Sequence of the first protein:
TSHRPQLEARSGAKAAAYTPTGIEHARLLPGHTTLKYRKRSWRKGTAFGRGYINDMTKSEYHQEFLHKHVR

These two protein chains interact to form a complex.

Sequence of the second protein:
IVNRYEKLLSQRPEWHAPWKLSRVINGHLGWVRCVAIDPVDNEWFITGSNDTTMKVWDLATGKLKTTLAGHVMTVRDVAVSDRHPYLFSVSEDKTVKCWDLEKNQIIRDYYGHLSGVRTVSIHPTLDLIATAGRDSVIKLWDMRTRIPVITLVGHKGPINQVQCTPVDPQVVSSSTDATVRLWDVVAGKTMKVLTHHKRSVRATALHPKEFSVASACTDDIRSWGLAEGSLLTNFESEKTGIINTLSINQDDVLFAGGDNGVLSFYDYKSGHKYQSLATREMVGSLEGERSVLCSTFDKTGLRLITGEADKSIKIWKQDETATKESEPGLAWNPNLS

Residue-level contacts at the interface:
Residue D245 in the second protein is in contact with residue E10 in the first protein (closest heavy-atom distance 2.8 Å).
Residue N136 in the second protein interacts with residue Y156 in the first protein (closest heavy-atom distance 3.7 Å).
Residue R218 in the second protein interacts with residue H34 in the first protein (closest heavy-atom distance 3.0 Å).
Residue R254 in the second protein interacts with residue L37 in the first protein (closest heavy-atom distance 4.0 Å).
Residue D192 in the second protein is in contact with residue R40 in the first protein (closest heavy-atom distance 2.9 Å).
Residue H223 in the second protein interacts with residue E10 in the first protein (closest heavy-atom distance 4.2 Å).
Residue K421 in the second protein contacts residue N158 in the first protein (closest heavy-atom distance 3.7 Å).
Residue G394 in the second protein is in contact with residue N158 in the first protein (closest heavy-atom distance 3.3 Å).
Residue R256 in the second protein interacts with residue L30 in the first protein (closest heavy-atom distance 4.0 Å).
Residue S246 in the second protein is in contact with residue L9 in the first protein (closest heavy-atom distance 3.9 Å).
Residue S395 in the second protein interacts with residue N158 in the first protein (closest heavy-atom distance 4.1 Å).
Residue K249 in the second protein contacts residue E10 in the first protein (closest heavy-atom distance 3.3 Å).
Residue R193 in the second protein is in contact with residue K38 in the first protein (closest heavy-atom distance 4.3 Å).
Residue R193 in the second protein is in contact with residue Y39 in the first protein (closest heavy-atom distance 3.7 Å).
Residue G222 in the second protein interacts with residue E10 in the first protein (closest heavy-atom distance 3.1 Å).
Residue I217 in the second protein contacts residue H34 in the first protein (closest heavy-atom distance 3.5 Å).
Residue V393 in the second protein is in contact with residue Y156 in the first protein (closest heavy-atom distance 3.4 Å).
Residue D237 in the second protein contacts residue L37 in the first protein (closest heavy-atom distance 3.5 Å).
Residue E212 in the second protein contacts residue K38 in the first protein (closest heavy-atom distance 3.3 Å).
Residue K266 in the second protein interacts with residue R6 in the first protein (closest heavy-atom distance 3.0 Å).
Residue H265 in the second protein interacts with residue L9 in the first protein (closest heavy-atom distance 4.3 Å).
Residue D245 in the second protein interacts with residue Q8 in the first protein (closest heavy-atom distance 4.0 Å).
Residue V190 in the second protein contacts residue R40 in the first protein (closest heavy-atom distance 4.1 Å).
Residue R256 in the second protein interacts with residue G33 in the first protein (closest heavy-atom distance 3.8 Å).
Residue H194 in the second protein is in contact with residue K38 in the first protein (closest heavy-atom distance 3.0 Å).
Residue L224 in the second protein is in contact with residue S13 in the first protein (closest heavy-atom distance 4.2 Å).
Residue R256 in the second protein is in contact with residue L31 in the first protein (closest heavy-atom distance 3.2 Å).
Residue P195 in the second protein is in contact with residue K38 in the first protein (closest heavy-atom distance 3.2 Å).
Residue M253 in the second protein contacts residue L37 in the first protein (closest heavy-atom distance 4.2 Å).
Residue D420 in the second protein contacts residue N158 in the first protein (closest heavy-atom distance 2.6 Å).
Residue R218 in the second protein interacts with residue L37 in the first protein (closest heavy-atom distance 3.4 Å).
Residue Y196 in the second protein is in contact with residue K38 in the first protein (closest heavy-atom distance 3.0 Å).
Residue R256 in the second protein is in contact with residue R29 in the first protein (closest heavy-atom distance 2.9 Å).
Residue Y196 in the second protein is in contact with residue L37 in the first protein (closest heavy-atom distance 3.6 Å).
Residue V247 in the second protein interacts with residue A11 in the first protein (closest heavy-atom distance 3.7 Å).
Residue L224 in the second protein is in contact with residue E10 in the first protein (closest heavy-atom distance 3.3 Å).
Residue P195 in the second protein is in contact with residue R40 in the first protein (closest heavy-atom distance 4.2 Å).
Residue L224 in the second protein interacts with residue L9 in the first protein (closest heavy-atom distance 3.6 Å).
Residue G394 in the second protein is in contact with residue I157 in the first protein (closest heavy-atom distance 4.2 Å).
Residue V150 in the second protein is in contact with residue R40 in the first protein (closest heavy-atom distance 3.9 Å).
Residue R254 in the second protein interacts with residue H34 in the first protein (closest heavy-atom distance 4.0 Å).
Residue D237 in the second protein contacts residue Y39 in the first protein (closest heavy-atom distance 2.3 Å).
Residue H194 in the second protein contacts residue R40 in the first protein (closest heavy-atom distance 2.6 Å).
Residue P149 in the second protein contacts residue R40 in the first protein (closest heavy-atom distance 4.3 Å).
Residue K421 in the second protein contacts residue M160 in the first protein (closest heavy-atom distance 3.9 Å).
Residue L224 in the second protein contacts residue Q8 in the first protein (closest heavy-atom distance 3.6 Å).
Residue M392 in the second protein contacts residue N158 in the first protein (closest heavy-atom distance 3.6 Å).
Residue R218 in the second protein contacts residue T36 in the first protein (closest heavy-atom distance 3.1 Å).
Residue D245 in the second protein interacts with residue L9 in the first protein (closest heavy-atom distance 3.6 Å).
Residue R244 in the second protein is in contact with residue P7 in the first protein (closest heavy-atom distance 3.3 Å).
Residue Y196 in the second protein is in contact with residue T36 in the first protein (closest heavy-atom distance 4.3 Å).
Residue R256 in the second protein interacts with residue P32 in the first protein (closest heavy-atom distance 4.3 Å).
Residue D148 in the second protein interacts with residue R40 in the first protein (closest heavy-atom distance 4.0 Å).
Residue V247 in the second protein interacts with residue E10 in the first protein (closest heavy-atom distance 3.2 Å).
Residue V263 in the second protein interacts with residue A11 in the first protein (closest heavy-atom distance 3.0 Å).
Residue D210 in the second protein is in contact with residue K38 in the first protein (closest heavy-atom distance 2.8 Å).
Residue R193 in the second protein interacts with residue R40 in the first protein (closest heavy-atom distance 2.8 Å).
Residue S191 in the second protein interacts with residue R40 in the first protein (closest heavy-atom distance 2.4 Å).
Residue H194 in the second protein interacts with residue Y39 in the first protein (closest heavy-atom distance 3.3 Å).
Residue R254 in the second protein contacts residue T35 in the first protein (closest heavy-atom distance 2.8 Å).